Sequence of the second protein:
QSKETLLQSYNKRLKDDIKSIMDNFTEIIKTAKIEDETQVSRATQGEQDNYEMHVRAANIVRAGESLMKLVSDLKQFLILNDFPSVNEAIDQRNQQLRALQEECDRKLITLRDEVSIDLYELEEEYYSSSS

These two protein chains interact to form a complex.

Sequence of the first protein:
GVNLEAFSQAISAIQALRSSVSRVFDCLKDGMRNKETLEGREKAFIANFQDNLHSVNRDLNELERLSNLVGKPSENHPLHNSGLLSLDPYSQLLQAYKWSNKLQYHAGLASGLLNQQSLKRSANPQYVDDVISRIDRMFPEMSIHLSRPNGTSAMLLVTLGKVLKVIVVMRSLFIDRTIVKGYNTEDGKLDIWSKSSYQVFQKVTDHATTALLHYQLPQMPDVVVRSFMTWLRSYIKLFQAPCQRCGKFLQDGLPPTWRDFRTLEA

Contacts between the two chains:
Residue N177 in the first protein interacts with residue R112 in the second protein (closest heavy-atom distance 4.6 Å).
Residue G178 in the first protein contacts residue R112 in the second protein (closest heavy-atom distance 4.9 Å).
Residue F201 in the first protein is in contact with residue Y120 in the second protein (closest heavy-atom distance 5.0 Å).
Residue R198 in the first protein interacts with residue S116 in the second protein (closest heavy-atom distance 3.2 Å).
Residue R198 in the first protein interacts with residue Y120 in the second protein (closest heavy-atom distance 3.2 Å).
Residue N177 in the first protein contacts residue I109 in the second protein (closest heavy-atom distance 4.8 Å).
Residue G178 in the first protein is in contact with residue I109 in the second protein (closest heavy-atom distance 3.7 Å).